Sequence of protein 2:
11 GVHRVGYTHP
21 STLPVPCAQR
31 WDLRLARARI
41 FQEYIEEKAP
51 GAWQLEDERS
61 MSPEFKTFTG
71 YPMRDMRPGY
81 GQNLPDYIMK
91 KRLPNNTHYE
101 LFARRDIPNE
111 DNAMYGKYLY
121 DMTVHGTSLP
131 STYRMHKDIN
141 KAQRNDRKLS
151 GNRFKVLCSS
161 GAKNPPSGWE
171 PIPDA

Contacts between the two chains:
Residue W690 in protein 1 is in contact with residue A113 in protein 2 (closest heavy-atom distance 3.8 Å).
Residue L736 in protein 1 contacts residue I40 in protein 2 (closest heavy-atom distance 4.0 Å).
Residue L770 in protein 1 is in contact with residue I40 in protein 2 (closest heavy-atom distance 3.8 Å).
Residue M697 in protein 1 interacts with residue L101 in protein 2 (closest heavy-atom distance 3.5 Å).
Residue W693 in protein 1 contacts residue R105 in protein 2 (closest heavy-atom distance 4.2 Å).
Residue E782 in protein 1 is in contact with residue A28 in protein 2 (closest heavy-atom distance 3.3 Å).
Residue L748 in protein 1 contacts residue F41 in protein 2 (closest heavy-atom distance 4.5 Å).
Residue W693 in protein 1 contacts residue R104 in protein 2 (closest heavy-atom distance 3.4 Å).
Residue S786 in protein 1 contacts residue R30 in protein 2 (closest heavy-atom distance 3.1 Å).
Residue H701 in protein 1 contacts residue N96 in protein 2 (closest heavy-atom distance 3.9 Å).
Residue L736 in protein 1 interacts with residue A36 in protein 2 (closest heavy-atom distance 3.5 Å).
Residue M697 in protein 1 is in contact with residue N96 in protein 2 (closest heavy-atom distance 3.2 Å).
Residue E769 in protein 1 contacts residue I40 in protein 2 (closest heavy-atom distance 3.5 Å).
Residue I735 in protein 1 interacts with residue R37 in protein 2 (closest heavy-atom distance 3.9 Å).
Residue E788 in protein 1 interacts with residue R30 in protein 2 (closest heavy-atom distance 3.3 Å).
Residue M697 in protein 1 is in contact with residue E100 in protein 2 (closest heavy-atom distance 4.4 Å).
Residue D689 in protein 1 interacts with residue Y115 in protein 2 (closest heavy-atom distance 4.1 Å).
Residue K776 in protein 1 is in contact with residue R39 in protein 2 (closest heavy-atom distance 4.3 Å).
Residue Y688 in protein 1 is in contact with residue Y115 in protein 2 (closest heavy-atom distance 4.1 Å).
Residue R740 in protein 1 is in contact with residue F41 in protein 2 (closest heavy-atom distance 3.6 Å).
Residue Y783 in protein 1 interacts with residue A28 in protein 2 (closest heavy-atom distance 3.5 Å).
Residue S786 in protein 1 contacts residue Q29 in protein 2 (closest heavy-atom distance 4.5 Å).
Residue E781 in protein 1 is in contact with residue A28 in protein 2 (closest heavy-atom distance 4.5 Å).
Residue D773 in protein 1 interacts with residue A36 in protein 2 (closest heavy-atom distance 3.5 Å).
Residue P785 in protein 1 is in contact with residue A28 in protein 2 (closest heavy-atom distance 3.7 Å).
Residue Y685 in protein 1 is in contact with residue R105 in protein 2 (closest heavy-atom distance 3.1 Å).
Residue R732 in protein 1 is in contact with residue L33 in protein 2 (closest heavy-atom distance 4.0 Å).
Residue D773 in protein 1 interacts with residue I40 in protein 2 (closest heavy-atom distance 4.0 Å).
Residue K766 in protein 1 is in contact with residue I40 in protein 2 (closest heavy-atom distance 3.2 Å).
Residue E782 in protein 1 interacts with residue P26 in protein 2 (closest heavy-atom distance 4.0 Å).
Residue L770 in protein 1 interacts with residue F41 in protein 2 (closest heavy-atom distance 4.0 Å).
Residue P785 in protein 1 contacts residue L33 in protein 2 (closest heavy-atom distance 3.6 Å).
Residue I735 in protein 1 contacts residue R30 in protein 2 (closest heavy-atom distance 3.4 Å).
Residue S786 in protein 1 interacts with residue A28 in protein 2 (closest heavy-atom distance 3.1 Å).
Residue S786 in protein 1 contacts residue C27 in protein 2 (closest heavy-atom distance 3.6 Å).
Residue E781 in protein 1 interacts with residue P26 in protein 2 (closest heavy-atom distance 3.9 Å).
Residue R732 in protein 1 interacts with residue A28 in protein 2 (closest heavy-atom distance 4.3 Å).
Residue D773 in protein 1 interacts with residue R39 in protein 2 (closest heavy-atom distance 2.7 Å).
Residue Y694 in protein 1 interacts with residue L101 in protein 2 (closest heavy-atom distance 4.4 Å).
Residue D689 in protein 1 is in contact with residue M114 in protein 2 (closest heavy-atom distance 3.0 Å).
Residue W690 in protein 1 interacts with residue M114 in protein 2 (closest heavy-atom distance 3.8 Å).
Residue E782 in protein 1 interacts with residue C27 in protein 2 (closest heavy-atom distance 3.5 Å).
Residue W784 in protein 1 interacts with residue C27 in protein 2 (closest heavy-atom distance 4.0 Å).
Residue W693 in protein 1 interacts with residue L101 in protein 2 (closest heavy-atom distance 3.6 Å).
Residue W784 in protein 1 is in contact with residue A28 in protein 2 (closest heavy-atom distance 3.0 Å).
Residue D689 in protein 1 interacts with residue A113 in protein 2 (closest heavy-atom distance 4.1 Å).
Residue L736 in protein 1 contacts residue L33 in protein 2 (closest heavy-atom distance 3.8 Å).
Residue D689 in protein 1 is in contact with residue G116 in protein 2 (closest heavy-atom distance 4.6 Å).
Residue L736 in protein 1 interacts with residue F41 in protein 2 (closest heavy-atom distance 3.6 Å).
Residue L736 in protein 1 interacts with residue R37 in protein 2 (closest heavy-atom distance 3.1 Å).
Residue E769 in protein 1 interacts with residue R39 in protein 2 (closest heavy-atom distance 4.3 Å).
Residue Y688 in protein 1 is in contact with residue M114 in protein 2 (closest heavy-atom distance 3.4 Å).
Residue E781 in protein 1 contacts residue V25 in protein 2 (closest heavy-atom distance 4.4 Å).
Residue I735 in protein 1 interacts with residue L33 in protein 2 (closest heavy-atom distance 3.7 Å).
Residue R740 in protein 1 interacts with residue E43 in protein 2 (closest heavy-atom distance 3.7 Å).
Residue R703 in protein 1 interacts with residue R92 in protein 2 (closest heavy-atom distance 3.8 Å).
Residue V700 in protein 1 is in contact with residue N96 in protein 2 (closest heavy-atom distance 3.2 Å).
Residue Q738 in protein 1 is in contact with residue R37 in protein 2 (closest heavy-atom distance 3.2 Å).
Residue A737 in protein 1 contacts residue F41 in protein 2 (closest heavy-atom distance 4.2 Å).
Residue E781 in protein 1 is in contact with residue C27 in protein 2 (closest heavy-atom distance 4.1 Å).

These two protein chains interact to form a complex.

Sequence of protein 1:
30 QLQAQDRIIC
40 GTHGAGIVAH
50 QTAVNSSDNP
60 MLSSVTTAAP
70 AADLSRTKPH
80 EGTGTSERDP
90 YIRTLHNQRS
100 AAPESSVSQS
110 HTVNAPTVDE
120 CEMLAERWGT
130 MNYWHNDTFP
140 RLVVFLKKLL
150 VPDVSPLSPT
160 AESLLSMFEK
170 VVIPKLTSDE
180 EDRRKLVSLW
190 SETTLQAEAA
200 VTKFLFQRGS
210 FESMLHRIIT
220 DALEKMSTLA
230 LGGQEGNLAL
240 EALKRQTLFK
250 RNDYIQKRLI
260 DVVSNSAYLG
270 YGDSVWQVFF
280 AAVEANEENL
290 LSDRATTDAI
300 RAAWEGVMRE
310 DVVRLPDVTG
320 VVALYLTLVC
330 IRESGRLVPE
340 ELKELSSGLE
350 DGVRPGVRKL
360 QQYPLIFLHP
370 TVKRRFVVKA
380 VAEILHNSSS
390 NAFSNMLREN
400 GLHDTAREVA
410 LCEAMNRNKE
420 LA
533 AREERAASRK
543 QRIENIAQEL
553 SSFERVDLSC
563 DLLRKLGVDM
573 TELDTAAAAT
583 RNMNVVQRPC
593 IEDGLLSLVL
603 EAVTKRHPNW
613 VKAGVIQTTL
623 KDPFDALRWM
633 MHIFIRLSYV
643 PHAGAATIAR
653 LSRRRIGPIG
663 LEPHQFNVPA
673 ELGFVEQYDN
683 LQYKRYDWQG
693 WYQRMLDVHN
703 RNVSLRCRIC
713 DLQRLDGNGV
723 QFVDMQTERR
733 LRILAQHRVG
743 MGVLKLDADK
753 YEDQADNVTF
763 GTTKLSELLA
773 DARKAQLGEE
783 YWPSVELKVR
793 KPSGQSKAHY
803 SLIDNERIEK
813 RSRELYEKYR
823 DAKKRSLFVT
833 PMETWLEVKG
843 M